Interface contacts:
Residue F69 in protein 1 contacts residue V56 in protein 2 (closest heavy-atom distance 3.5 Å).
Residue F85 in protein 1 interacts with residue F65 in protein 2 (closest heavy-atom distance 4.8 Å).
Residue F85 in protein 1 interacts with residue F68 in protein 2 (closest heavy-atom distance 4.1 Å).
Residue L82 in protein 1 contacts residue F65 in protein 2 (closest heavy-atom distance 3.7 Å).
Residue I76 in protein 1 contacts residue I62 in protein 2 (closest heavy-atom distance 3.5 Å).
Residue L75 in protein 1 interacts with residue V54 in protein 2 (closest heavy-atom distance 4.3 Å).
Residue I88 in protein 1 interacts with residue T69 in protein 2 (closest heavy-atom distance 3.8 Å).
Residue G72 in protein 1 is in contact with residue A58 in protein 2 (closest heavy-atom distance 3.8 Å).
Residue V73 in protein 1 contacts residue G57 in protein 2 (closest heavy-atom distance 3.4 Å).
Residue F69 in protein 1 contacts residue I60 in protein 2 (closest heavy-atom distance 4.4 Å).
Residue F69 in protein 1 is in contact with residue V53 in protein 2 (closest heavy-atom distance 3.8 Å).
Residue I88 in protein 1 contacts residue F68 in protein 2 (closest heavy-atom distance 4.6 Å).
Residue Q71 in protein 1 contacts residue V54 in protein 2 (closest heavy-atom distance 3.7 Å).
Residue V73 in protein 1 interacts with residue G61 in protein 2 (closest heavy-atom distance 3.9 Å).
Residue G72 in protein 1 is in contact with residue G57 in protein 2 (closest heavy-atom distance 4.3 Å).
Residue I88 in protein 1 is in contact with residue A72 in protein 2 (closest heavy-atom distance 4.2 Å).
Residue V73 in protein 1 is in contact with residue A58 in protein 2 (closest heavy-atom distance 4.2 Å).
Residue A81 in protein 1 interacts with residue F65 in protein 2 (closest heavy-atom distance 3.6 Å).
Residue D68 in protein 1 interacts with residue V53 in protein 2 (closest heavy-atom distance 4.0 Å).
Residue L77 in protein 1 is in contact with residue F65 in protein 2 (closest heavy-atom distance 3.5 Å).
Residue G72 in protein 1 is in contact with residue V54 in protein 2 (closest heavy-atom distance 3.5 Å).
Residue I76 in protein 1 contacts residue G57 in protein 2 (closest heavy-atom distance 4.9 Å).
Residue F69 in protein 1 contacts residue G57 in protein 2 (closest heavy-atom distance 3.7 Å).
Residue I76 in protein 1 interacts with residue G61 in protein 2 (closest heavy-atom distance 4.0 Å).
Residue I76 in protein 1 is in contact with residue A58 in protein 2 (closest heavy-atom distance 3.0 Å).

Sequence of protein 1:
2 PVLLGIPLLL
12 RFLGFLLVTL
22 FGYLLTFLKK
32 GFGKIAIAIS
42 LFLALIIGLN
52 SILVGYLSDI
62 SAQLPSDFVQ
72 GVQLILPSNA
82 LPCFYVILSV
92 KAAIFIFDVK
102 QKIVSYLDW

The following describes two proteins that form a bound complex.

Sequence of protein 2:
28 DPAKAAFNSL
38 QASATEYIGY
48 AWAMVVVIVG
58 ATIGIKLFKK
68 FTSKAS